Residue-level contacts at the interface:
Residue I20 in protein 2 is in contact with residue I10 in protein 1 (closest heavy-atom distance 4.0 Å).
Residue I20 in protein 2 interacts with residue T7 in protein 1 (closest heavy-atom distance 3.2 Å).
Residue H36 in protein 2 is in contact with residue I9 in protein 1 (closest heavy-atom distance 3.9 Å).
Residue L73 in protein 2 interacts with residue I10 in protein 1 (closest heavy-atom distance 3.7 Å).
Residue H26 in protein 2 is in contact with residue W5 in protein 1 (closest heavy-atom distance 3.8 Å).
Residue T21 in protein 2 is in contact with residue W5 in protein 1 (closest heavy-atom distance 3.4 Å).
Residue I20 in protein 2 is in contact with residue S8 in protein 1 (closest heavy-atom distance 2.9 Å).
Residue H66 in protein 2 interacts with residue S8 in protein 1 (closest heavy-atom distance 2.7 Å).
Residue L16 in protein 2 contacts residue I10 in protein 1 (closest heavy-atom distance 3.5 Å).
Residue S19 in protein 2 is in contact with residue I9 in protein 1 (closest heavy-atom distance 3.6 Å).
Residue S19 in protein 2 is in contact with residue S8 in protein 1 (closest heavy-atom distance 3.1 Å).
Residue I18 in protein 2 interacts with residue S8 in protein 1 (closest heavy-atom distance 4.0 Å).
Residue G17 in protein 2 interacts with residue I10 in protein 1 (closest heavy-atom distance 3.0 Å).
Residue L31 in protein 2 is in contact with residue W5 in protein 1 (closest heavy-atom distance 3.8 Å).
Residue V28 in protein 2 interacts with residue W5 in protein 1 (closest heavy-atom distance 3.6 Å).
Residue I18 in protein 2 contacts residue I10 in protein 1 (closest heavy-atom distance 2.8 Å).
Residue H26 in protein 2 contacts residue R4 in protein 1 (closest heavy-atom distance 3.7 Å).
Residue I18 in protein 2 interacts with residue I9 in protein 1 (closest heavy-atom distance 3.6 Å).
Residue S74 in protein 2 contacts residue I10 in protein 1 (closest heavy-atom distance 4.1 Å).
Residue V70 in protein 2 contacts residue I10 in protein 1 (closest heavy-atom distance 4.1 Å).
Residue S19 in protein 2 contacts residue T7 in protein 1 (closest heavy-atom distance 4.2 Å).
Residue S33 in protein 2 interacts with residue T7 in protein 1 (closest heavy-atom distance 4.0 Å).
Residue V70 in protein 2 contacts residue S8 in protein 1 (closest heavy-atom distance 3.5 Å).
Residue H66 in protein 2 contacts residue T7 in protein 1 (closest heavy-atom distance 4.0 Å).
Residue G22 in protein 2 is in contact with residue W5 in protein 1 (closest heavy-atom distance 4.1 Å).
Residue G15 in protein 2 contacts residue I10 in protein 1 (closest heavy-atom distance 4.3 Å).
Residue T21 in protein 2 is in contact with residue T7 in protein 1 (closest heavy-atom distance 3.4 Å).
Residue S19 in protein 2 is in contact with residue I10 in protein 1 (closest heavy-atom distance 4.8 Å).

Sequence of protein 1:
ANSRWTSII

These two protein chains interact to form a complex.

Sequence of protein 2:
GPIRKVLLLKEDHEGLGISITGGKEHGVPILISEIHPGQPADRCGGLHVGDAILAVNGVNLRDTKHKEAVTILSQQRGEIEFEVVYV